Sequence of protein 1:
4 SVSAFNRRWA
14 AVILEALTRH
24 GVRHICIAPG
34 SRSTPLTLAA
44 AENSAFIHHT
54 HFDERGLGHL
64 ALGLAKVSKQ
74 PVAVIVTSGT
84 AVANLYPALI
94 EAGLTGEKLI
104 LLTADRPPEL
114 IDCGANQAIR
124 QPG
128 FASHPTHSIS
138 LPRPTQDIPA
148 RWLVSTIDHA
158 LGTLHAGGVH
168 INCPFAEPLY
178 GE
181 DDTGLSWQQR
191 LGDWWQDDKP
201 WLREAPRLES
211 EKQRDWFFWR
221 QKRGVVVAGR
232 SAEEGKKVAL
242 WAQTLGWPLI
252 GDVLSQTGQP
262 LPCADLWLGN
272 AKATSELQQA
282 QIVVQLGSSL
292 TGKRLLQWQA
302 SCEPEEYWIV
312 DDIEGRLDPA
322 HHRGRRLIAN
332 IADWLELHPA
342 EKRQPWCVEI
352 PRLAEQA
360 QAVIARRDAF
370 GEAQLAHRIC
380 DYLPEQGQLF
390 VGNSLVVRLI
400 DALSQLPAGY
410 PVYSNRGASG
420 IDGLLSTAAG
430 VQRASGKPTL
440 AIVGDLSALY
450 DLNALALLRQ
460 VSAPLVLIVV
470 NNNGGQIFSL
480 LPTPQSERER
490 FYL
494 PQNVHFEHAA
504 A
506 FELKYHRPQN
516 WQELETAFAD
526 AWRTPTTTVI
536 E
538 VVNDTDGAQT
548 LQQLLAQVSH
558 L

Residue-level contacts at the interface:
Residue N452 in protein 2 is in contact with residue L448 in protein 1 (closest heavy-atom distance 3.1 Å).
Residue G33 in protein 2 interacts with residue Y491 in protein 1 (closest heavy-atom distance 3.4 Å).
Residue R58 in protein 2 contacts residue N87 in protein 1 (closest heavy-atom distance 3.0 Å).
Residue N87 in protein 2 is in contact with residue P90 in protein 1 (closest heavy-atom distance 3.3 Å).
Residue P90 in protein 2 contacts residue N87 in protein 1 (closest heavy-atom distance 3.3 Å).
Residue L318 in protein 2 contacts residue C116 in protein 1 (closest heavy-atom distance 3.1 Å).
Residue C116 in protein 2 is in contact with residue R317 in protein 1 (closest heavy-atom distance 3.2 Å).
Residue E112 in protein 2 contacts residue H322 in protein 1 (closest heavy-atom distance 2.9 Å).
Residue D115 in protein 2 contacts residue R317 in protein 1 (closest heavy-atom distance 3.2 Å).
Residue Y89 in protein 2 interacts with residue Y89 in protein 1 (closest heavy-atom distance 3.3 Å).
Residue T37 in protein 2 interacts with residue Y491 in protein 1 (closest heavy-atom distance 2.7 Å).
Residue G117 in protein 2 interacts with residue R317 in protein 1 (closest heavy-atom distance 3.4 Å).
Residue N87 in protein 2 contacts residue D421 in protein 1 (closest heavy-atom distance 3.0 Å).
Residue C116 in protein 2 contacts residue P320 in protein 1 (closest heavy-atom distance 3.2 Å).
Residue Y491 in protein 2 interacts with residue P32 in protein 1 (closest heavy-atom distance 3.3 Å).
Residue Y449 in protein 2 is in contact with residue F55 in protein 1 (closest heavy-atom distance 3.1 Å).
Residue A86 in protein 2 interacts with residue I93 in protein 1 (closest heavy-atom distance 3.3 Å).
Residue D56 in protein 2 is in contact with residue Y449 in protein 1 (closest heavy-atom distance 3.3 Å).
Residue H501 in protein 2 is in contact with residue H501 in protein 1 (closest heavy-atom distance 2.9 Å).
Residue H322 in protein 2 contacts residue E112 in protein 1 (closest heavy-atom distance 3.4 Å).
Residue Y491 in protein 2 interacts with residue G33 in protein 1 (closest heavy-atom distance 3.3 Å).
Residue R489 in protein 2 is in contact with residue H51 in protein 1 (closest heavy-atom distance 3.2 Å).
Residue C116 in protein 2 interacts with residue L318 in protein 1 (closest heavy-atom distance 3.2 Å).
Residue E57 in protein 2 contacts residue Y449 in protein 1 (closest heavy-atom distance 2.2 Å).
Residue Y491 in protein 2 contacts residue T37 in protein 1 (closest heavy-atom distance 2.5 Å).
Residue N452 in protein 2 contacts residue Y449 in protein 1 (closest heavy-atom distance 3.0 Å).
Residue R123 in protein 2 is in contact with residue H131 in protein 1 (closest heavy-atom distance 3.1 Å).
Residue D319 in protein 2 interacts with residue C116 in protein 1 (closest heavy-atom distance 3.3 Å).
Residue H131 in protein 2 is in contact with residue R123 in protein 1 (closest heavy-atom distance 2.9 Å).
Residue G416 in protein 2 interacts with residue Q120 in protein 1 (closest heavy-atom distance 3.3 Å).
Residue I93 in protein 2 is in contact with residue A86 in protein 1 (closest heavy-atom distance 3.4 Å).
Residue F477 in protein 2 contacts residue G33 in protein 1 (closest heavy-atom distance 3.4 Å).
Residue Y449 in protein 2 contacts residue E57 in protein 1 (closest heavy-atom distance 2.8 Å).
Residue N87 in protein 2 contacts residue R58 in protein 1 (closest heavy-atom distance 2.8 Å).
Residue P320 in protein 2 is in contact with residue C116 in protein 1 (closest heavy-atom distance 3.3 Å).
Residue D421 in protein 2 interacts with residue T83 in protein 1 (closest heavy-atom distance 3.0 Å).
Residue R123 in protein 2 contacts residue S130 in protein 1 (closest heavy-atom distance 3.4 Å).
Residue Y449 in protein 2 contacts residue D56 in protein 1 (closest heavy-atom distance 3.4 Å).
Residue H51 in protein 2 is in contact with residue R489 in protein 1 (closest heavy-atom distance 3.3 Å).
Residue F55 in protein 2 contacts residue Y449 in protein 1 (closest heavy-atom distance 3.1 Å).
Residue Y449 in protein 2 contacts residue N87 in protein 1 (closest heavy-atom distance 3.3 Å).
Residue L448 in protein 2 is in contact with residue N452 in protein 1 (closest heavy-atom distance 2.8 Å).
Residue A417 in protein 2 is in contact with residue Q120 in protein 1 (closest heavy-atom distance 3.3 Å).
Residue Y449 in protein 2 contacts residue N452 in protein 1 (closest heavy-atom distance 3.2 Å).
Residue R458 in protein 2 interacts with residue Q495 in protein 1 (closest heavy-atom distance 2.3 Å).
Residue R317 in protein 2 interacts with residue C116 in protein 1 (closest heavy-atom distance 3.2 Å).
Residue N119 in protein 2 interacts with residue R415 in protein 1 (closest heavy-atom distance 3.2 Å).
Residue S130 in protein 2 interacts with residue R123 in protein 1 (closest heavy-atom distance 2.7 Å).
Residue S418 in protein 2 interacts with residue N119 in protein 1 (closest heavy-atom distance 2.9 Å).
Residue Q120 in protein 2 interacts with residue A417 in protein 1 (closest heavy-atom distance 3.4 Å).
Residue Q495 in protein 2 is in contact with residue R458 in protein 1 (closest heavy-atom distance 2.4 Å).
Residue R317 in protein 2 interacts with residue G117 in protein 1 (closest heavy-atom distance 3.4 Å).
Residue T83 in protein 2 is in contact with residue D421 in protein 1 (closest heavy-atom distance 3.1 Å).
Residue D56 in protein 2 is in contact with residue R58 in protein 1 (closest heavy-atom distance 2.8 Å).
Residue N119 in protein 2 is in contact with residue S418 in protein 1 (closest heavy-atom distance 2.9 Å).
Residue A504 in protein 2 contacts residue H501 in protein 1 (closest heavy-atom distance 3.4 Å).
Residue R58 in protein 2 interacts with residue R58 in protein 1 (closest heavy-atom distance 3.2 Å).
Residue R58 in protein 2 interacts with residue D56 in protein 1 (closest heavy-atom distance 2.9 Å).
Residue D421 in protein 2 interacts with residue N87 in protein 1 (closest heavy-atom distance 3.0 Å).
Residue C116 in protein 2 contacts residue D319 in protein 1 (closest heavy-atom distance 3.4 Å).

The following describes two proteins that form a bound complex.

Sequence of protein 2:
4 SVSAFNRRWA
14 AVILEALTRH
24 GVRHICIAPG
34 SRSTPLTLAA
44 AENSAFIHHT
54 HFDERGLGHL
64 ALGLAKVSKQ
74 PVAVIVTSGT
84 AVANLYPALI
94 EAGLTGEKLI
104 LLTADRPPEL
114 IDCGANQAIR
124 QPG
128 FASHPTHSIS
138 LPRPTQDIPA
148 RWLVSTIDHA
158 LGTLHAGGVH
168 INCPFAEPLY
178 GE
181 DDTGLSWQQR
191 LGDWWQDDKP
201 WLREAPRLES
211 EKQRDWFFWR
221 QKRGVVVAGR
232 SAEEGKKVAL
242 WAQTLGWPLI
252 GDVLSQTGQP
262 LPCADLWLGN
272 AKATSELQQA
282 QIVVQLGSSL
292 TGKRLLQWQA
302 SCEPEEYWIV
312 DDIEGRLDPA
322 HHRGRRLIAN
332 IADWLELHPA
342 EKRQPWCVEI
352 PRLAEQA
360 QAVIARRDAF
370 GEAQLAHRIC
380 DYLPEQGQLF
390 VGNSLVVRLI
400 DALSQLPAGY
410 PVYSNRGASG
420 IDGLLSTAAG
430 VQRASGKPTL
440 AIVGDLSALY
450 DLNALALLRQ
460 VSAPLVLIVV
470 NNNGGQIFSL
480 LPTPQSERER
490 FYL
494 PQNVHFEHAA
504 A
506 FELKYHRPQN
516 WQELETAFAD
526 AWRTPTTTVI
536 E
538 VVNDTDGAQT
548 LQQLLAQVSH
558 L